Sequence of chain B:
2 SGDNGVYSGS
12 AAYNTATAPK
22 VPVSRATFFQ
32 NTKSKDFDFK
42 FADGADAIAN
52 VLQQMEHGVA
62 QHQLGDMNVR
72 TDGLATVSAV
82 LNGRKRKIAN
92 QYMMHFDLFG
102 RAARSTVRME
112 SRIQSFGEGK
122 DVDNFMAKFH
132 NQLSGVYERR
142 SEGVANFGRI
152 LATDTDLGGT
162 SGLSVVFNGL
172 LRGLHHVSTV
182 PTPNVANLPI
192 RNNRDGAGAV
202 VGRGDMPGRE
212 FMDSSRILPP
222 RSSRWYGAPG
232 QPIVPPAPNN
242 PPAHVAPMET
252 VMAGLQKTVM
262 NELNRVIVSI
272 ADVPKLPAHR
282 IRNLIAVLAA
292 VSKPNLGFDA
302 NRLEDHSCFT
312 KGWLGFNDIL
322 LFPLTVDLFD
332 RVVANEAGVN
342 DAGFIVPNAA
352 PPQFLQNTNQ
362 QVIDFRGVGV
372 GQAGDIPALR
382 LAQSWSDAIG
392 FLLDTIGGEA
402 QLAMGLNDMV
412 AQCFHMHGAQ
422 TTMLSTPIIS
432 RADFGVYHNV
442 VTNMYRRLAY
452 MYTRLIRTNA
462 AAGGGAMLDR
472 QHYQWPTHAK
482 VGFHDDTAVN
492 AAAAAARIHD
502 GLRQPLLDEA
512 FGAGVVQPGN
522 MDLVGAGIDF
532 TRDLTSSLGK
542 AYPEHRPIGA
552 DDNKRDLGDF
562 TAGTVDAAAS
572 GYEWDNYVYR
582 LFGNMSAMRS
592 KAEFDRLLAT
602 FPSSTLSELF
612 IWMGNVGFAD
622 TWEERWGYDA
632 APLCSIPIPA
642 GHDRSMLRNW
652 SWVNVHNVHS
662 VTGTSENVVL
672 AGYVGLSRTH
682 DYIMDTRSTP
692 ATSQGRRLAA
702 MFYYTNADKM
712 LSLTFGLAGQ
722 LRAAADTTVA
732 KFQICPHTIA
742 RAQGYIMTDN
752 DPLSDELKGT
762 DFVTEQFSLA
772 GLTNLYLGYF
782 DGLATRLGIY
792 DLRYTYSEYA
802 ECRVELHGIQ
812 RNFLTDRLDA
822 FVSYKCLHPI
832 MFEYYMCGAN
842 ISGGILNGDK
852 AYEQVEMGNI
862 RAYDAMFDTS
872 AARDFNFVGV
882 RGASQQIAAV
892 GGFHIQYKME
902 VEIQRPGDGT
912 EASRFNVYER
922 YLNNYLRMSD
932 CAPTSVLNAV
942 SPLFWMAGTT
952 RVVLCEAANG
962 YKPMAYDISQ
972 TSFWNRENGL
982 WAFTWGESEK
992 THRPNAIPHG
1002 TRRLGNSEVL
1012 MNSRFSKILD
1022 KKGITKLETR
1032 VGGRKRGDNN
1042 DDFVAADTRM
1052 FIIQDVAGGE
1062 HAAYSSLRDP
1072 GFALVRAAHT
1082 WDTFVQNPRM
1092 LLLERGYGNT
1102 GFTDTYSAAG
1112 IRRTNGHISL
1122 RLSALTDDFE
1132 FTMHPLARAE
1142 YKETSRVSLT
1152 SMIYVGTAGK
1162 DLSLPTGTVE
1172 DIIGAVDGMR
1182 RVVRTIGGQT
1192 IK

Sequence of chain A:
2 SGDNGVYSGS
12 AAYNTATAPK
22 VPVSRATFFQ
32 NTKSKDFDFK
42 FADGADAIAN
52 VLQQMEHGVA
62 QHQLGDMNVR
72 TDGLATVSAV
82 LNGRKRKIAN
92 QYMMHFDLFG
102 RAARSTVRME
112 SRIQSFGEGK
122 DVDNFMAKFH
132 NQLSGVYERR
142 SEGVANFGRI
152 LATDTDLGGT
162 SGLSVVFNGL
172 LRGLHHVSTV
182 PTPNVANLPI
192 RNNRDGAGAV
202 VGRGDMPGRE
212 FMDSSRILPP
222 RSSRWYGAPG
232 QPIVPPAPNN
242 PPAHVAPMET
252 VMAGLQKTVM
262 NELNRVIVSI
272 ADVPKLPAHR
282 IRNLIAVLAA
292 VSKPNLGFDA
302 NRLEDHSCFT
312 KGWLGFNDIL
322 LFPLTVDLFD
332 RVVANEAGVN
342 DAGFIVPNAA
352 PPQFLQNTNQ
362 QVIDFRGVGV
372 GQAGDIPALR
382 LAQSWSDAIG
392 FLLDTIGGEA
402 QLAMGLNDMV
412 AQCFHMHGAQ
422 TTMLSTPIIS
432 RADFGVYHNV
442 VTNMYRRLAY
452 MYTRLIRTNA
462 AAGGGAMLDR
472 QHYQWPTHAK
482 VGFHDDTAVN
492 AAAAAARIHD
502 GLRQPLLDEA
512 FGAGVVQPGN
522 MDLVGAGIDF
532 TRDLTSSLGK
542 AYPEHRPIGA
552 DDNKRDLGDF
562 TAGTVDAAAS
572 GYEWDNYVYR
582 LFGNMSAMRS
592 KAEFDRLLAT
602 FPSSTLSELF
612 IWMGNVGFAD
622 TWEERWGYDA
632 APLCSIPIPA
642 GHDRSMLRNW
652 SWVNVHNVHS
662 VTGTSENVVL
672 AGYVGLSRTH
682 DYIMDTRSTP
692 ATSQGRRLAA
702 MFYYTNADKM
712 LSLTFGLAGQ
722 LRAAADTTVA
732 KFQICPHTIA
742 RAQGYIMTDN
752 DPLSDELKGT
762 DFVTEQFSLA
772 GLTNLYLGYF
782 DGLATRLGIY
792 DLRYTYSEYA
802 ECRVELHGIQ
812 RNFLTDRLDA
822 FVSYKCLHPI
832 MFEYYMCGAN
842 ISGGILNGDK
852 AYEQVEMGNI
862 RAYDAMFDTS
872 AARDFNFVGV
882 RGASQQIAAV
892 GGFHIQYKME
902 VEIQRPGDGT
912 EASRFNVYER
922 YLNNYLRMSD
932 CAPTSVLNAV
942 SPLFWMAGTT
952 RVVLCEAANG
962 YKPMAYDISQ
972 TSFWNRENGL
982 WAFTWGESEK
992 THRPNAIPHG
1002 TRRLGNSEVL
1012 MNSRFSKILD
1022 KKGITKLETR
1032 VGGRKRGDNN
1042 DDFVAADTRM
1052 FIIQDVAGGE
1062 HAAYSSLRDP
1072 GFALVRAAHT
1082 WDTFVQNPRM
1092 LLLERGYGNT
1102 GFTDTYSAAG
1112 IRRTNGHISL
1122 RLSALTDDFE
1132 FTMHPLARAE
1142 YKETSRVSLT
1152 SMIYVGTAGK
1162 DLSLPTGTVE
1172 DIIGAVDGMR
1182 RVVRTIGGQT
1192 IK

This data describes a binding interaction between two proteins.

Contacts between the two chains:
Residue K1022 in chain A interacts with residue D4 in chain B (closest heavy-atom distance 3.0 Å).
Residue L1020 in chain A contacts residue D4 in chain B (closest heavy-atom distance 1.6 Å).
Residue M858 in chain A is in contact with residue E857 in chain B (closest heavy-atom distance 3.5 Å).
Residue E857 in chain A is in contact with residue G859 in chain B (closest heavy-atom distance 4.0 Å).
Residue D4 in chain A is in contact with residue L1020 in chain B (closest heavy-atom distance 1.6 Å).
Residue K851 in chain A interacts with residue A13 in chain B (closest heavy-atom distance 3.9 Å).
Residue D4 in chain A contacts residue D1021 in chain B (closest heavy-atom distance 2.6 Å).
Residue Y14 in chain A is in contact with residue V22 in chain B (closest heavy-atom distance 3.5 Å).
Residue R1113 in chain A contacts residue R1113 in chain B (closest heavy-atom distance 3.8 Å).
Residue Q855 in chain A is in contact with residue S11 in chain B (closest heavy-atom distance 1.8 Å).
Residue S9 in chain A is in contact with residue L1121 in chain B (closest heavy-atom distance 4.2 Å).
Residue L1121 in chain A interacts with residue D4 in chain B (closest heavy-atom distance 3.3 Å).
Residue V7 in chain A is in contact with residue L1121 in chain B (closest heavy-atom distance 2.8 Å).
Residue S11 in chain A is in contact with residue A852 in chain B (closest heavy-atom distance 3.6 Å).
Residue A852 in chain A contacts residue S11 in chain B (closest heavy-atom distance 3.6 Å).
Residue V856 in chain A is in contact with residue Y14 in chain B (closest heavy-atom distance 3.6 Å).
Residue I1019 in chain A interacts with residue D4 in chain B (closest heavy-atom distance 4.1 Å).
Residue N860 in chain A interacts with residue Q855 in chain B (closest heavy-atom distance 3.6 Å).
Residue I1019 in chain A contacts residue V7 in chain B (closest heavy-atom distance 3.8 Å).
Residue L1121 in chain A interacts with residue S2 in chain B (closest heavy-atom distance 3.8 Å).
Residue A852 in chain A contacts residue Y14 in chain B (closest heavy-atom distance 3.4 Å).
Residue E857 in chain A is in contact with residue E857 in chain B (closest heavy-atom distance 1.6 Å).
Residue D850 in chain A is in contact with residue A12 in chain B (closest heavy-atom distance 2.8 Å).
Residue S2 in chain A contacts residue L1121 in chain B (closest heavy-atom distance 3.8 Å).
Residue Q855 in chain A is in contact with residue N860 in chain B (closest heavy-atom distance 3.5 Å).
Residue D4 in chain A is in contact with residue K1022 in chain B (closest heavy-atom distance 3.1 Å).
Residue Y853 in chain A contacts residue Y14 in chain B (closest heavy-atom distance 3.7 Å).
Residue R1113 in chain A interacts with residue E857 in chain B (closest heavy-atom distance 2.6 Å).
Residue P20 in chain A interacts with residue P20 in chain B (closest heavy-atom distance 4.2 Å).
Residue G1117 in chain A is in contact with residue S2 in chain B (closest heavy-atom distance 4.2 Å).
Residue A13 in chain A contacts residue K851 in chain B (closest heavy-atom distance 3.9 Å).
Residue D1021 in chain A contacts residue D4 in chain B (closest heavy-atom distance 2.5 Å).
Residue L1121 in chain A contacts residue V7 in chain B (closest heavy-atom distance 2.8 Å).
Residue D4 in chain A interacts with residue K1023 in chain B (closest heavy-atom distance 3.6 Å).
Residue A852 in chain A contacts residue A12 in chain B (closest heavy-atom distance 3.9 Å).
Residue D4 in chain A contacts residue L1121 in chain B (closest heavy-atom distance 3.3 Å).
Residue Y14 in chain A contacts residue K851 in chain B (closest heavy-atom distance 3.8 Å).
Residue G859 in chain A is in contact with residue E857 in chain B (closest heavy-atom distance 4.0 Å).
Residue L1121 in chain A is in contact with residue S9 in chain B (closest heavy-atom distance 4.2 Å).
Residue Q855 in chain A contacts residue G859 in chain B (closest heavy-atom distance 4.0 Å).
Residue Y14 in chain A contacts residue V856 in chain B (closest heavy-atom distance 3.6 Å).
Residue E857 in chain A is in contact with residue M858 in chain B (closest heavy-atom distance 3.5 Å).
Residue A12 in chain A contacts residue D850 in chain B (closest heavy-atom distance 2.8 Å).
Residue Y14 in chain A interacts with residue A852 in chain B (closest heavy-atom distance 3.5 Å).
Residue V7 in chain A is in contact with residue I1019 in chain B (closest heavy-atom distance 3.8 Å).
Residue D1021 in chain A interacts with residue N5 in chain B (closest heavy-atom distance 3.1 Å).
Residue K1023 in chain A is in contact with residue D4 in chain B (closest heavy-atom distance 3.6 Å).
Residue S11 in chain A is in contact with residue Q855 in chain B (closest heavy-atom distance 1.8 Å).
Residue V22 in chain A interacts with residue Y14 in chain B (closest heavy-atom distance 3.5 Å).
Residue K851 in chain A interacts with residue Y14 in chain B (closest heavy-atom distance 3.8 Å).
Residue A12 in chain A interacts with residue A852 in chain B (closest heavy-atom distance 3.9 Å).
Residue A12 in chain A contacts residue K851 in chain B (closest heavy-atom distance 4.0 Å).
Residue G859 in chain A interacts with residue Q855 in chain B (closest heavy-atom distance 4.0 Å).
Residue D4 in chain A is in contact with residue I1019 in chain B (closest heavy-atom distance 4.1 Å).
Residue N5 in chain A contacts residue D1021 in chain B (closest heavy-atom distance 3.1 Å).
Residue Y14 in chain A interacts with residue Y853 in chain B (closest heavy-atom distance 3.7 Å).
Residue S1120 in chain A contacts residue S9 in chain B (closest heavy-atom distance 3.8 Å).
Residue S9 in chain A interacts with residue S1120 in chain B (closest heavy-atom distance 3.8 Å).
Residue K851 in chain A interacts with residue A12 in chain B (closest heavy-atom distance 4.0 Å).
Residue E857 in chain A contacts residue R1113 in chain B (closest heavy-atom distance 2.6 Å).